These two protein chains interact to form a complex.

Sequence of the second protein:
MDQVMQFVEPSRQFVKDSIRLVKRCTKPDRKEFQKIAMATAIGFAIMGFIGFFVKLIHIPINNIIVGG

Sequence of the first protein:
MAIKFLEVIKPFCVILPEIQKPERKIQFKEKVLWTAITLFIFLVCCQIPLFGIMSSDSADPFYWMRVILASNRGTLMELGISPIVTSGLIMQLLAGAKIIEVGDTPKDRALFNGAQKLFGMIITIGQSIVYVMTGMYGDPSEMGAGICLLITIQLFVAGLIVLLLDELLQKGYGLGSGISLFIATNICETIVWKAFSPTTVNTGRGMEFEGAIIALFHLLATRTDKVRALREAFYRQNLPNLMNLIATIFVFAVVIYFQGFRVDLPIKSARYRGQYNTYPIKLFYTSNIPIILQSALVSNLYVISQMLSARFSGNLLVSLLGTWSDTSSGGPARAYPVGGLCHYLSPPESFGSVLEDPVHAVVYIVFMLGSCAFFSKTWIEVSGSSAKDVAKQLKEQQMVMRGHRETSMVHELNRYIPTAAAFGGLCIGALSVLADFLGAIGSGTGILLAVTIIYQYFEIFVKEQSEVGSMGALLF

Residue-level contacts at the interface:
Residue E208 in the first protein contacts residue I65 in the second protein (closest heavy-atom distance 3.0 Å).
Residue C188 in the first protein interacts with residue M47 in the second protein (closest heavy-atom distance 3.8 Å).
Residue Y455 in the first protein contacts residue A41 in the second protein (closest heavy-atom distance 4.2 Å).
Residue T419 in the first protein interacts with residue R20 in the second protein (closest heavy-atom distance 2.9 Å).
Residue T75 in the first protein is in contact with residue K55 in the second protein (closest heavy-atom distance 3.5 Å).
Residue I256 in the first protein is in contact with residue I36 in the second protein (closest heavy-atom distance 4.0 Å).
Residue C46 in the first protein contacts residue H58 in the second protein (closest heavy-atom distance 4.3 Å).
Residue E210 in the first protein is in contact with residue F52 in the second protein (closest heavy-atom distance 3.1 Å).
Residue C46 in the first protein interacts with residue V54 in the second protein (closest heavy-atom distance 4.0 Å).
Residue Y455 in the first protein interacts with residue T40 in the second protein (closest heavy-atom distance 3.3 Å).
Residue I454 in the first protein interacts with residue T40 in the second protein (closest heavy-atom distance 4.0 Å).
Residue W193 in the first protein is in contact with residue K55 in the second protein (closest heavy-atom distance 3.5 Å).
Residue G260 in the first protein is in contact with residue P28 in the second protein (closest heavy-atom distance 4.1 Å).
Residue D264 in the first protein is in contact with residue R24 in the second protein (closest heavy-atom distance 4.1 Å).
Residue C188 in the first protein interacts with residue F44 in the second protein (closest heavy-atom distance 4.0 Å).
Residue F423 in the first protein contacts residue L21 in the second protein (closest heavy-atom distance 3.5 Å).
Residue E210 in the first protein interacts with residue F49 in the second protein (closest heavy-atom distance 3.3 Å).
Residue Q47 in the first protein contacts residue H58 in the second protein (closest heavy-atom distance 3.4 Å).
Residue R262 in the first protein contacts residue C25 in the second protein (closest heavy-atom distance 3.3 Å).
Residue Q47 in the first protein interacts with residue V54 in the second protein (closest heavy-atom distance 3.7 Å).
Residue I213 in the first protein interacts with residue F52 in the second protein (closest heavy-atom distance 3.8 Å).
Residue F458 in the first protein is in contact with residue A39 in the second protein (closest heavy-atom distance 3.5 Å).
Residue F261 in the first protein contacts residue K27 in the second protein (closest heavy-atom distance 4.0 Å).
Residue F261 in the first protein contacts residue T26 in the second protein (closest heavy-atom distance 3.4 Å).
Residue I256 in the first protein is in contact with residue P28 in the second protein (closest heavy-atom distance 3.4 Å).
Residue F423 in the first protein contacts residue D17 in the second protein (closest heavy-atom distance 3.2 Å).
Residue A212 in the first protein contacts residue V66 in the second protein (closest heavy-atom distance 4.3 Å).
Residue A420 in the first protein is in contact with residue D17 in the second protein (closest heavy-atom distance 4.0 Å).
Residue Y455 in the first protein interacts with residue I36 in the second protein (closest heavy-atom distance 3.5 Å).
Residue A212 in the first protein is in contact with residue I59 in the second protein (closest heavy-atom distance 3.3 Å).
Residue F209 in the first protein is in contact with residue F52 in the second protein (closest heavy-atom distance 3.7 Å).
Residue L283 in the first protein interacts with residue L21 in the second protein (closest heavy-atom distance 3.7 Å).
Residue E208 in the first protein interacts with residue V66 in the second protein (closest heavy-atom distance 3.5 Å).
Residue A212 in the first protein is in contact with residue I65 in the second protein (closest heavy-atom distance 4.2 Å).
Residue G260 in the first protein interacts with residue T26 in the second protein (closest heavy-atom distance 3.0 Å).
Residue V192 in the first protein is in contact with residue F49 in the second protein (closest heavy-atom distance 4.3 Å).
Residue E189 in the first protein interacts with residue G51 in the second protein (closest heavy-atom distance 3.8 Å).
Residue F261 in the first protein is in contact with residue C25 in the second protein (closest heavy-atom distance 3.9 Å).
Residue G211 in the first protein is in contact with residue L56 in the second protein (closest heavy-atom distance 3.3 Å).
Residue I191 in the first protein contacts residue F44 in the second protein (closest heavy-atom distance 3.8 Å).
Residue E210 in the first protein contacts residue L56 in the second protein (closest heavy-atom distance 4.2 Å).
Residue A212 in the first protein contacts residue K55 in the second protein (closest heavy-atom distance 3.9 Å).
Residue Y416 in the first protein contacts residue R20 in the second protein (closest heavy-atom distance 3.2 Å).
Residue L43 in the first protein interacts with residue I50 in the second protein (closest heavy-atom distance 3.6 Å).
Residue F423 in the first protein interacts with residue S18 in the second protein (closest heavy-atom distance 4.3 Å).
Residue W193 in the first protein is in contact with residue G51 in the second protein (closest heavy-atom distance 3.8 Å).
Residue C188 in the first protein interacts with residue G48 in the second protein (closest heavy-atom distance 3.4 Å).
Residue L43 in the first protein contacts residue G51 in the second protein (closest heavy-atom distance 3.7 Å).
Residue V192 in the first protein is in contact with residue G48 in the second protein (closest heavy-atom distance 3.5 Å).
Residue V192 in the first protein interacts with residue F52 in the second protein (closest heavy-atom distance 3.6 Å).
Residue E210 in the first protein contacts residue F53 in the second protein (closest heavy-atom distance 3.7 Å).
Residue T419 in the first protein contacts residue D17 in the second protein (closest heavy-atom distance 3.3 Å).
Residue E189 in the first protein is in contact with residue G48 in the second protein (closest heavy-atom distance 3.7 Å).
Residue W193 in the first protein contacts residue F52 in the second protein (closest heavy-atom distance 3.5 Å).
Residue Y257 in the first protein contacts residue F33 in the second protein (closest heavy-atom distance 4.2 Å).
Residue E189 in the first protein contacts residue M47 in the second protein (closest heavy-atom distance 3.3 Å).
Residue R415 in the first protein interacts with residue R20 in the second protein (closest heavy-atom distance 3.9 Å).
Residue G211 in the first protein is in contact with residue F52 in the second protein (closest heavy-atom distance 3.5 Å).
Residue Y257 in the first protein is in contact with residue K27 in the second protein (closest heavy-atom distance 3.3 Å).
Residue L43 in the first protein interacts with residue V54 in the second protein (closest heavy-atom distance 3.8 Å).